Interface contacts:
Residue G223 in chain A is in contact with residue P244 in chain B (closest heavy-atom distance 3.2 Å).
Residue I239 in chain A contacts residue I212 in chain B (closest heavy-atom distance 3.4 Å).
Residue S213 in chain A is in contact with residue I239 in chain B (closest heavy-atom distance 3.1 Å).
Residue R127 in chain A interacts with residue Y246 in chain B (closest heavy-atom distance 3.0 Å).
Residue I239 in chain A interacts with residue S227 in chain B (closest heavy-atom distance 3.4 Å).
Residue T225 in chain A contacts residue G241 in chain B (closest heavy-atom distance 3.1 Å).
Residue D240 in chain A is in contact with residue R229 in chain B (closest heavy-atom distance 2.8 Å).
Residue S227 in chain A interacts with residue D240 in chain B (closest heavy-atom distance 2.7 Å).
Residue K233 in chain A is in contact with residue G197 in chain B (closest heavy-atom distance 2.7 Å).
Residue F234 in chain A contacts residue F234 in chain B (closest heavy-atom distance 3.3 Å).
Residue L230 in chain A is in contact with residue G236 in chain B (closest heavy-atom distance 3.3 Å).
Residue Q210 in chain A is in contact with residue G235 in chain B (closest heavy-atom distance 3.1 Å).
Residue G236 in chain A is in contact with residue S231 in chain B (closest heavy-atom distance 3.4 Å).
Residue R28 in chain A interacts with residue P244 in chain B (closest heavy-atom distance 3.4 Å).
Residue N242 in chain A is in contact with residue T225 in chain B (closest heavy-atom distance 2.9 Å).
Residue G236 in chain A is in contact with residue L230 in chain B (closest heavy-atom distance 3.4 Å).
Residue R229 in chain A is in contact with residue I238 in chain B (closest heavy-atom distance 2.9 Å).
Residue S23 in chain A interacts with residue L245 in chain B (closest heavy-atom distance 2.6 Å).
Residue E199 in chain A is in contact with residue K233 in chain B (closest heavy-atom distance 2.9 Å).
Residue I239 in chain A interacts with residue S213 in chain B (closest heavy-atom distance 2.9 Å).
Residue G241 in chain A is in contact with residue T225 in chain B (closest heavy-atom distance 3.2 Å).
Residue T225 in chain A interacts with residue N242 in chain B (closest heavy-atom distance 3.2 Å).
Residue I238 in chain A contacts residue R229 in chain B (closest heavy-atom distance 2.8 Å).
Residue D240 in chain A contacts residue E216 in chain B (closest heavy-atom distance 3.4 Å).
Residue P244 in chain A contacts residue G223 in chain B (closest heavy-atom distance 3.4 Å).
Residue G197 in chain A interacts with residue K233 in chain B (closest heavy-atom distance 2.9 Å).
Residue K211 in chain A is in contact with residue G235 in chain B (closest heavy-atom distance 3.1 Å).
Residue K211 in chain A contacts residue G236 in chain B (closest heavy-atom distance 2.8 Å).
Residue S227 in chain A contacts residue I239 in chain B (closest heavy-atom distance 3.4 Å).
Residue G235 in chain A is in contact with residue Q210 in chain B (closest heavy-atom distance 3.1 Å).
Residue E199 in chain A interacts with residue E137 in chain B (closest heavy-atom distance 3.2 Å).
Residue I212 in chain A is in contact with residue I239 in chain B (closest heavy-atom distance 3.3 Å).
Residue G237 in chain A interacts with residue R229 in chain B (closest heavy-atom distance 3.1 Å).
Residue D240 in chain A is in contact with residue S227 in chain B (closest heavy-atom distance 2.5 Å).
Residue A214 in chain A is in contact with residue F234 in chain B (closest heavy-atom distance 3.4 Å).
Residue D219 in chain A interacts with residue V243 in chain B (closest heavy-atom distance 3.2 Å).
Residue G236 in chain A contacts residue K211 in chain B (closest heavy-atom distance 2.9 Å).
Residue R229 in chain A interacts with residue G237 in chain B (closest heavy-atom distance 3.3 Å).
Residue V243 in chain A interacts with residue D219 in chain B (closest heavy-atom distance 3.4 Å).
Residue L245 in chain A is in contact with residue D24 in chain B (closest heavy-atom distance 3.1 Å).
Residue I239 in chain A is in contact with residue A214 in chain B (closest heavy-atom distance 3.2 Å).
Residue N242 in chain A interacts with residue S224 in chain B (closest heavy-atom distance 3.2 Å).
Residue S231 in chain A is in contact with residue G236 in chain B (closest heavy-atom distance 3.1 Å).
Residue Y246 in chain A interacts with residue L22 in chain B (closest heavy-atom distance 3.3 Å).
Residue R247 in chain A is in contact with residue D24 in chain B (closest heavy-atom distance 3.3 Å).
Residue S213 in chain A contacts residue K233 in chain B (closest heavy-atom distance 2.5 Å).
Residue N31 in chain A interacts with residue Y246 in chain B (closest heavy-atom distance 2.4 Å).
Residue K233 in chain A interacts with residue S213 in chain B (closest heavy-atom distance 2.7 Å).
Residue G223 in chain A contacts residue Y246 in chain B (closest heavy-atom distance 3.4 Å).
Residue V243 in chain A contacts residue S224 in chain B (closest heavy-atom distance 3.4 Å).
Residue L22 in chain A interacts with residue R247 in chain B (closest heavy-atom distance 2.9 Å).
Residue S224 in chain A is in contact with residue N242 in chain B (closest heavy-atom distance 2.8 Å).
Residue R28 in chain A is in contact with residue N242 in chain B (closest heavy-atom distance 3.1 Å).
Residue K233 in chain A is in contact with residue E199 in chain B (closest heavy-atom distance 3.4 Å).
Residue R229 in chain A interacts with residue D240 in chain B (closest heavy-atom distance 3.2 Å).
Residue E137 in chain A contacts residue E199 in chain B (closest heavy-atom distance 3.4 Å).
Residue N242 in chain A contacts residue R28 in chain B (closest heavy-atom distance 2.8 Å).
Residue S213 in chain A contacts residue F234 in chain B (closest heavy-atom distance 3.3 Å).
Residue G235 in chain A interacts with residue K211 in chain B (closest heavy-atom distance 3.2 Å).
Residue I239 in chain A is in contact with residue V215 in chain B (closest heavy-atom distance 3.2 Å).

Sequence of chain B:
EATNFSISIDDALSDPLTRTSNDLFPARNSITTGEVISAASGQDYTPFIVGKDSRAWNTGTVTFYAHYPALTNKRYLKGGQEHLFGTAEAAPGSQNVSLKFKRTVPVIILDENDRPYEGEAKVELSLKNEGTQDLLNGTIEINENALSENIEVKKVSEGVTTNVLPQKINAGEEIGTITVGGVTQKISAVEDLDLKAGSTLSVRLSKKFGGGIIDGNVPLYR

Sequence of chain A:
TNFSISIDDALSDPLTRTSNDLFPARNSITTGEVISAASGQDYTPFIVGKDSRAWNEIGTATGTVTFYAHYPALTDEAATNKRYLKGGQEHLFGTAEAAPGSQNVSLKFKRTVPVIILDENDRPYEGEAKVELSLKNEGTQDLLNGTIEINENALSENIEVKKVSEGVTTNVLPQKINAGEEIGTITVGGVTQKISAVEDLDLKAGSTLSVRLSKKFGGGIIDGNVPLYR

This data describes a binding interaction between two proteins.